This data describes a binding interaction between two proteins.

Sequence of the first protein:
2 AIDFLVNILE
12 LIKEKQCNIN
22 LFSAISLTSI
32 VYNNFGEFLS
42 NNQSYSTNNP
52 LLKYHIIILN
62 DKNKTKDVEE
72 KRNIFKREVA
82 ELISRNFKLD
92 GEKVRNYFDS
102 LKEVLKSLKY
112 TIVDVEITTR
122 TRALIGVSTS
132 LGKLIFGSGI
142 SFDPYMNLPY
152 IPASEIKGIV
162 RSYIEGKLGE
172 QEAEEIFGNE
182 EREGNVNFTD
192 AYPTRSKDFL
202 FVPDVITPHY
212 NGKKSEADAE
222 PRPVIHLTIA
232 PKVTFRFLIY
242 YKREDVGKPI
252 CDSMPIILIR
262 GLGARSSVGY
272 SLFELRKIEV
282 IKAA

Sequence of the second protein:
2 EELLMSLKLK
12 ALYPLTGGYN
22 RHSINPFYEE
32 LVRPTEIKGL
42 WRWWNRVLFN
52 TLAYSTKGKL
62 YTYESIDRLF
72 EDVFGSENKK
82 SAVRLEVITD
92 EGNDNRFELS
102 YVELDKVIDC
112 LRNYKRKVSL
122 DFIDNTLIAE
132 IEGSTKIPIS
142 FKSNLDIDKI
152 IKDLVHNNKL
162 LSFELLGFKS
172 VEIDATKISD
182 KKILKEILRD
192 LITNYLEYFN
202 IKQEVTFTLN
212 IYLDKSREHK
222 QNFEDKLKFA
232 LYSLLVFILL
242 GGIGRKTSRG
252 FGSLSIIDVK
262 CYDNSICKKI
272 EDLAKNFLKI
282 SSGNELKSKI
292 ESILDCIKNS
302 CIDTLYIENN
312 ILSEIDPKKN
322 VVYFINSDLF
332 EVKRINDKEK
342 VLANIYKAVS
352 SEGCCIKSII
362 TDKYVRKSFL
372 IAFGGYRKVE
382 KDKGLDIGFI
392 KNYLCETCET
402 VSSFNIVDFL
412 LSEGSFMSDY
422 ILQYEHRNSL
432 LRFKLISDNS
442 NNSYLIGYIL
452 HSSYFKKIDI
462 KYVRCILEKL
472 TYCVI

Residue-level contacts at the interface:
Residue R34 in the second protein interacts with residue D205 in the first protein (closest heavy-atom distance 3.5 Å).
Residue P27 in the second protein is in contact with residue F200 in the first protein (closest heavy-atom distance 3.8 Å).
Residue G19 in the second protein is in contact with residue V206 in the first protein (closest heavy-atom distance 3.6 Å).
Residue E2 in the second protein is in contact with residue R261 in the first protein (closest heavy-atom distance 3.4 Å).
Residue L86 in the second protein interacts with residue G270 in the first protein (closest heavy-atom distance 3.6 Å).
Residue R85 in the second protein interacts with residue S267 in the first protein (closest heavy-atom distance 3.6 Å).
Residue D175 in the second protein is in contact with residue I57 in the first protein (closest heavy-atom distance 3.0 Å).
Residue F28 in the second protein is in contact with residue F200 in the first protein (closest heavy-atom distance 3.5 Å).
Residue I184 in the second protein interacts with residue N50 in the first protein (closest heavy-atom distance 3.3 Å).
Residue I174 in the second protein is in contact with residue I57 in the first protein (closest heavy-atom distance 3.6 Å).
Residue N195 in the second protein contacts residue R78 in the first protein (closest heavy-atom distance 3.8 Å).
Residue Y425 in the second protein is in contact with residue D219 in the first protein (closest heavy-atom distance 3.7 Å).
Residue K183 in the second protein interacts with residue T48 in the first protein (closest heavy-atom distance 3.7 Å).
Residue W44 in the second protein interacts with residue Y211 in the first protein (closest heavy-atom distance 3.3 Å).
Residue Y29 in the second protein contacts residue R123 in the first protein (closest heavy-atom distance 3.2 Å).
Residue Y425 in the second protein is in contact with residue A220 in the first protein (closest heavy-atom distance 2.2 Å).
Residue V322 in the second protein is in contact with residue E217 in the first protein (closest heavy-atom distance 2.8 Å).
Residue I188 in the second protein contacts residue K54 in the first protein (closest heavy-atom distance 3.5 Å).
Residue L86 in the second protein interacts with residue S268 in the first protein (closest heavy-atom distance 2.9 Å).
Residue Y64 in the second protein interacts with residue K214 in the first protein (closest heavy-atom distance 3.4 Å).
Residue Y20 in the second protein interacts with residue I226 in the first protein (closest heavy-atom distance 3.7 Å).
Residue Y425 in the second protein interacts with residue A218 in the first protein (closest heavy-atom distance 2.8 Å).
Residue Y20 in the second protein contacts residue E82 in the first protein (closest heavy-atom distance 2.4 Å).
Residue E87 in the second protein interacts with residue R121 in the first protein (closest heavy-atom distance 2.9 Å).
Residue E65 in the second protein interacts with residue K214 in the first protein (closest heavy-atom distance 3.2 Å).
Residue D181 in the second protein contacts residue T48 in the first protein (closest heavy-atom distance 3.5 Å).
Residue H427 in the second protein is in contact with residue P222 in the first protein (closest heavy-atom distance 3.5 Å).
Residue I184 in the second protein is in contact with residue I57 in the first protein (closest heavy-atom distance 3.5 Å).
Residue T63 in the second protein is in contact with residue K215 in the first protein (closest heavy-atom distance 3.3 Å).
Residue P35 in the second protein is in contact with residue V269 in the first protein (closest heavy-atom distance 3.3 Å).
Residue F28 in the second protein contacts residue S85 in the first protein (closest heavy-atom distance 3.1 Å).
Residue Y29 in the second protein contacts residue V203 in the first protein (closest heavy-atom distance 3.3 Å).
Residue Y425 in the second protein interacts with residue E221 in the first protein (closest heavy-atom distance 3.8 Å).
Residue H427 in the second protein interacts with residue H210 in the first protein (closest heavy-atom distance 3.7 Å).
Residue W44 in the second protein interacts with residue E217 in the first protein (closest heavy-atom distance 2.8 Å).
Residue Y64 in the second protein is in contact with residue E217 in the first protein (closest heavy-atom distance 2.5 Å).
Residue Y64 in the second protein is in contact with residue S216 in the first protein (closest heavy-atom distance 3.5 Å).
Residue E65 in the second protein contacts residue K215 in the first protein (closest heavy-atom distance 3.2 Å).
Residue N321 in the second protein is in contact with residue S216 in the first protein (closest heavy-atom distance 3.6 Å).
Residue V322 in the second protein interacts with residue S216 in the first protein (closest heavy-atom distance 3.0 Å).
Residue R47 in the second protein contacts residue Y211 in the first protein (closest heavy-atom distance 3.3 Å).
Residue I184 in the second protein is in contact with residue T48 in the first protein (closest heavy-atom distance 3.6 Å).
Residue Y64 in the second protein contacts residue K215 in the first protein (closest heavy-atom distance 2.5 Å).
Residue I188 in the second protein interacts with residue I57 in the first protein (closest heavy-atom distance 3.6 Å).
Residue F417 in the second protein contacts residue A218 in the first protein (closest heavy-atom distance 3.6 Å).
Residue T36 in the second protein is in contact with residue Y271 in the first protein (closest heavy-atom distance 2.8 Å).
Residue R85 in the second protein is in contact with residue L273 in the first protein (closest heavy-atom distance 3.6 Å).
Residue F28 in the second protein interacts with residue P204 in the first protein (closest heavy-atom distance 3.5 Å).
Residue L185 in the second protein interacts with residue I57 in the first protein (closest heavy-atom distance 3.7 Å).
Residue Y20 in the second protein contacts residue R78 in the first protein (closest heavy-atom distance 3.6 Å).
Residue Y29 in the second protein interacts with residue P204 in the first protein (closest heavy-atom distance 3.2 Å).
Residue H427 in the second protein interacts with residue E221 in the first protein (closest heavy-atom distance 3.4 Å).
Residue E173 in the second protein contacts residue I59 in the first protein (closest heavy-atom distance 3.3 Å).
Residue Y421 in the second protein interacts with residue A218 in the first protein (closest heavy-atom distance 3.5 Å).
Residue E31 in the second protein interacts with residue R123 in the first protein (closest heavy-atom distance 2.4 Å).
Residue R97 in the second protein is in contact with residue D199 in the first protein (closest heavy-atom distance 3.3 Å).
Residue R34 in the second protein interacts with residue V206 in the first protein (closest heavy-atom distance 2.9 Å).
Residue V172 in the second protein interacts with residue I58 in the first protein (closest heavy-atom distance 3.5 Å).
Residue R85 in the second protein is in contact with residue S268 in the first protein (closest heavy-atom distance 3.1 Å).
Residue N429 in the second protein is in contact with residue Y211 in the first protein (closest heavy-atom distance 3.3 Å).